Contacts between the two chains:
Residue V10 in chain A contacts residue Q5 in chain B (closest heavy-atom distance 4.4 Å).
Residue T24 in chain A contacts residue K22 in chain B (closest heavy-atom distance 4.1 Å).
Residue M6 in chain A interacts with residue I9 in chain B (closest heavy-atom distance 4.9 Å).
Residue L17 in chain A contacts residue Q16 in chain B (closest heavy-atom distance 3.0 Å).
Residue I37 in chain A interacts with residue I37 in chain B (closest heavy-atom distance 4.8 Å).
Residue L17 in chain A contacts residue M19 in chain B (closest heavy-atom distance 3.9 Å).
Residue L34 in chain A interacts with residue L33 in chain B (closest heavy-atom distance 3.5 Å).
Residue V10 in chain A interacts with residue I9 in chain B (closest heavy-atom distance 4.4 Å).
Residue I31 in chain A contacts residue R26 in chain B (closest heavy-atom distance 4.1 Å).
Residue I20 in chain A contacts residue Q16 in chain B (closest heavy-atom distance 4.1 Å).
Residue L34 in chain A is in contact with residue I37 in chain B (closest heavy-atom distance 3.7 Å).
Residue V10 in chain A contacts residue R8 in chain B (closest heavy-atom distance 3.6 Å).
Residue M13 in chain A contacts residue E12 in chain B (closest heavy-atom distance 3.5 Å).
Residue I31 in chain A contacts residue L33 in chain B (closest heavy-atom distance 3.6 Å).
Residue M13 in chain A is in contact with residue Q16 in chain B (closest heavy-atom distance 4.3 Å).
Residue D7 in chain A contacts residue R8 in chain B (closest heavy-atom distance 4.8 Å).
Residue R26 in chain A contacts residue Q30 in chain B (closest heavy-atom distance 4.7 Å).
Residue I42 in chain A contacts residue N40 in chain B (closest heavy-atom distance 4.2 Å).
Residue L34 in chain A interacts with residue Q30 in chain B (closest heavy-atom distance 3.2 Å).
Residue E3 in chain A interacts with residue Q5 in chain B (closest heavy-atom distance 3.1 Å).
Residue I31 in chain A contacts residue E29 in chain B (closest heavy-atom distance 3.2 Å).
Residue I28 in chain A is in contact with residue R26 in chain B (closest heavy-atom distance 3.7 Å).
Residue L23 in chain A is in contact with residue L23 in chain B (closest heavy-atom distance 3.5 Å).
Residue M13 in chain A is in contact with residue I9 in chain B (closest heavy-atom distance 3.8 Å).
Residue I9 in chain A contacts residue I9 in chain B (closest heavy-atom distance 3.6 Å).
Residue L34 in chain A contacts residue L34 in chain B (closest heavy-atom distance 3.5 Å).
Residue H38 in chain A is in contact with residue R36 in chain B (closest heavy-atom distance 3.3 Å).
Residue R14 in chain A interacts with residue E12 in chain B (closest heavy-atom distance 2.7 Å).
Residue L41 in chain A interacts with residue N40 in chain B (closest heavy-atom distance 3.9 Å).
Residue E27 in chain A interacts with residue E27 in chain B (closest heavy-atom distance 2.4 Å).
Residue D21 in chain A is in contact with residue M19 in chain B (closest heavy-atom distance 3.9 Å).
Residue L41 in chain A is in contact with residue I37 in chain B (closest heavy-atom distance 4.0 Å).
Residue T24 in chain A interacts with residue M19 in chain B (closest heavy-atom distance 4.1 Å).
Residue H38 in chain A is in contact with residue I37 in chain B (closest heavy-atom distance 3.6 Å).
Residue Q30 in chain A is in contact with residue Q30 in chain B (closest heavy-atom distance 3.2 Å).
Residue I20 in chain A interacts with residue M19 in chain B (closest heavy-atom distance 3.6 Å).
Residue E3 in chain A is in contact with residue M1 in chain B (closest heavy-atom distance 3.8 Å).
Residue D7 in chain A contacts residue Q5 in chain B (closest heavy-atom distance 2.8 Å).
Residue I20 in chain A is in contact with residue I20 in chain B (closest heavy-atom distance 4.7 Å).
Residue M13 in chain A contacts residue M13 in chain B (closest heavy-atom distance 3.1 Å).
Residue Q30 in chain A contacts residue E27 in chain B (closest heavy-atom distance 4.9 Å).
Residue E27 in chain A interacts with residue L23 in chain B (closest heavy-atom distance 3.4 Å).
Residue I28 in chain A interacts with residue Q30 in chain B (closest heavy-atom distance 4.5 Å).
Residue E3 in chain A is in contact with residue I2 in chain B (closest heavy-atom distance 4.3 Å).
Residue M6 in chain A is in contact with residue M6 in chain B (closest heavy-atom distance 4.3 Å).
Residue E27 in chain A contacts residue R26 in chain B (closest heavy-atom distance 4.0 Å).
Residue L17 in chain A interacts with residue R15 in chain B (closest heavy-atom distance 3.7 Å).
Residue T24 in chain A interacts with residue L23 in chain B (closest heavy-atom distance 3.0 Å).
Residue M6 in chain A is in contact with residue Q5 in chain B (closest heavy-atom distance 3.0 Å).
Residue V10 in chain A contacts residue E12 in chain B (closest heavy-atom distance 4.0 Å).
Residue I20 in chain A contacts residue L23 in chain B (closest heavy-atom distance 4.5 Å).
Residue E27 in chain A interacts with residue Q30 in chain B (closest heavy-atom distance 2.4 Å).
Residue L17 in chain A is in contact with residue E12 in chain B (closest heavy-atom distance 4.1 Å).
Residue I31 in chain A is in contact with residue Q30 in chain B (closest heavy-atom distance 3.1 Å).
Residue R14 in chain A is in contact with residue R8 in chain B (closest heavy-atom distance 2.8 Å).
Residue M6 in chain A is in contact with residue I2 in chain B (closest heavy-atom distance 3.3 Å).
Residue Q16 in chain A interacts with residue Q16 in chain B (closest heavy-atom distance 2.7 Å).
Residue T24 in chain A interacts with residue R26 in chain B (closest heavy-atom distance 4.1 Å).
Residue K35 in chain A is in contact with residue L33 in chain B (closest heavy-atom distance 3.3 Å).
Residue H38 in chain A is in contact with residue L33 in chain B (closest heavy-atom distance 4.4 Å).

Sequence of chain A:
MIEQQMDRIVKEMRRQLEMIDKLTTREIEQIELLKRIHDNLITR

Sequence of chain B:
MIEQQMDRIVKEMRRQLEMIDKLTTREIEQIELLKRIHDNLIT

The following describes two proteins that form a bound complex.